Sequence of the first protein:
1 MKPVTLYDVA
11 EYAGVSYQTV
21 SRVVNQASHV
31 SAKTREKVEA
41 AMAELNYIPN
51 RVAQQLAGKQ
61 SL

These two protein chains interact to form a complex.

Sequence of the second protein:
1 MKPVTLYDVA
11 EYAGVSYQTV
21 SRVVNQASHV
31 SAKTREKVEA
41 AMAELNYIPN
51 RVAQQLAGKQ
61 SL

Interface contacts:
Residue L56 in the second protein contacts residue L56 in the first protein (closest heavy-atom distance 3.7 Å).
Residue V52 in the second protein is in contact with residue V52 in the first protein (closest heavy-atom distance 3.3 Å).
Residue A53 in the second protein is in contact with residue L56 in the first protein (closest heavy-atom distance 3.5 Å).
Residue L56 in the second protein contacts residue A53 in the first protein (closest heavy-atom distance 3.5 Å).
Residue N50 in the second protein is in contact with residue L56 in the first protein (closest heavy-atom distance 4.9 Å).
Residue V52 in the second protein interacts with residue Q55 in the first protein (closest heavy-atom distance 3.8 Å).
Residue V52 in the second protein interacts with residue L56 in the first protein (closest heavy-atom distance 3.6 Å).
Residue Q55 in the second protein interacts with residue V52 in the first protein (closest heavy-atom distance 3.8 Å).
Residue L56 in the second protein is in contact with residue N50 in the first protein (closest heavy-atom distance 4.6 Å).
Residue L56 in the second protein is in contact with residue V52 in the first protein (closest heavy-atom distance 3.7 Å).